Residue-level contacts at the interface:
Residue K109 in chain B interacts with residue N31 in chain A (closest heavy-atom distance 3.4 Å).
Residue I229 in chain B interacts with residue H8 in chain A (closest heavy-atom distance 3.6 Å).
Residue F112 in chain B interacts with residue V47 in chain A (closest heavy-atom distance 3.6 Å).
Residue Y116 in chain B interacts with residue G16 in chain A (closest heavy-atom distance 3.6 Å).
Residue L131 in chain B interacts with residue H8 in chain A (closest heavy-atom distance 3.8 Å).
Residue T2 in chain B interacts with residue V15 in chain A (closest heavy-atom distance 3.4 Å).
Residue Q113 in chain B contacts residue L147 in chain A (closest heavy-atom distance 3.3 Å).
Residue Y9 in chain B contacts residue V66 in chain A (closest heavy-atom distance 3.7 Å).
Residue S108 in chain B interacts with residue Y142 in chain A (closest heavy-atom distance 3.2 Å).
Residue S111 in chain B contacts residue D144 in chain A (closest heavy-atom distance 2.9 Å).
Residue F3 in chain B is in contact with residue T14 in chain A (closest heavy-atom distance 3.3 Å).
Residue S108 in chain B is in contact with residue G33 in chain A (closest heavy-atom distance 3.2 Å).
Residue I8 in chain B interacts with residue T11 in chain A (closest heavy-atom distance 2.9 Å).
Residue P119 in chain B interacts with residue F152 in chain A (closest heavy-atom distance 3.7 Å).
Residue Q231 in chain B interacts with residue D64 in chain A (closest heavy-atom distance 3.4 Å).
Residue S111 in chain B interacts with residue T145 in chain A (closest heavy-atom distance 3.3 Å).
Residue F3 in chain B contacts residue V15 in chain A (closest heavy-atom distance 2.7 Å).
Residue I5 in chain B contacts residue C13 in chain A (closest heavy-atom distance 3.0 Å).
Residue R115 in chain B is in contact with residue V150 in chain A (closest heavy-atom distance 2.9 Å).
Residue S111 in chain B is in contact with residue L146 in chain A (closest heavy-atom distance 2.8 Å).
Residue F112 in chain B interacts with residue I125 in chain A (closest heavy-atom distance 3.4 Å).
Residue V110 in chain B interacts with residue L146 in chain A (closest heavy-atom distance 3.7 Å).
Residue K109 in chain B is in contact with residue D144 in chain A (closest heavy-atom distance 3.4 Å).
Residue T2 in chain B is in contact with residue T14 in chain A (closest heavy-atom distance 3.7 Å).
Residue F112 in chain B contacts residue L146 in chain A (closest heavy-atom distance 3.5 Å).
Residue T2 in chain B is in contact with residue G17 in chain A (closest heavy-atom distance 3.0 Å).
Residue A1 in chain B interacts with residue G17 in chain A (closest heavy-atom distance 3.4 Å).
Residue W6 in chain B contacts residue S10 in chain A (closest heavy-atom distance 3.1 Å).
Residue S108 in chain B contacts residue L82 in chain A (closest heavy-atom distance 3.6 Å).
Residue V110 in chain B interacts with residue D144 in chain A (closest heavy-atom distance 3.1 Å).
Residue K109 in chain B is in contact with residue K143 in chain A (closest heavy-atom distance 3.2 Å).
Residue Q113 in chain B interacts with residue V148 in chain A (closest heavy-atom distance 2.8 Å).
Residue Y116 in chain B is in contact with residue V15 in chain A (closest heavy-atom distance 3.5 Å).
Residue V110 in chain B contacts residue L30 in chain A (closest heavy-atom distance 2.9 Å).
Residue S117 in chain B contacts residue N151 in chain A (closest heavy-atom distance 3.3 Å).
Residue Y196 in chain B is in contact with residue F152 in chain A (closest heavy-atom distance 2.6 Å).
Residue S117 in chain B is in contact with residue F152 in chain A (closest heavy-atom distance 2.9 Å).
Residue L4 in chain B interacts with residue C13 in chain A (closest heavy-atom distance 3.6 Å).
Residue W6 in chain B interacts with residue G12 in chain A (closest heavy-atom distance 3.6 Å).
Residue P7 in chain B contacts residue T11 in chain A (closest heavy-atom distance 3.7 Å).
Residue S117 in chain B is in contact with residue V150 in chain A (closest heavy-atom distance 2.9 Å).
Residue R115 in chain B contacts residue V148 in chain A (closest heavy-atom distance 3.0 Å).
Residue V110 in chain B interacts with residue F32 in chain A (closest heavy-atom distance 3.6 Å).
Residue S176 in chain B interacts with residue D67 in chain A (closest heavy-atom distance 3.3 Å).
Residue R89 in chain B interacts with residue F152 in chain A (closest heavy-atom distance 2.7 Å).
Residue S108 in chain B is in contact with residue N31 in chain A (closest heavy-atom distance 3.3 Å).
Residue V110 in chain B interacts with residue T29 in chain A (closest heavy-atom distance 3.6 Å).
Residue K109 in chain B contacts residue L30 in chain A (closest heavy-atom distance 3.3 Å).
Residue S108 in chain B contacts residue T35 in chain A (closest heavy-atom distance 3.4 Å).
Residue Q113 in chain B interacts with residue L146 in chain A (closest heavy-atom distance 2.8 Å).
Residue V110 in chain B contacts residue Y93 in chain A (closest heavy-atom distance 3.7 Å).
Residue M114 in chain B interacts with residue V148 in chain A (closest heavy-atom distance 3.6 Å).
Residue Y116 in chain B interacts with residue V150 in chain A (closest heavy-atom distance 3.6 Å).
Residue I5 in chain B interacts with residue G12 in chain A (closest heavy-atom distance 3.3 Å).
Residue K109 in chain B contacts residue L82 in chain A (closest heavy-atom distance 3.4 Å).
Residue F3 in chain B is in contact with residue C13 in chain A (closest heavy-atom distance 3.7 Å).
Residue A1 in chain B interacts with residue G16 in chain A (closest heavy-atom distance 3.6 Å).
Residue S108 in chain B interacts with residue F32 in chain A (closest heavy-atom distance 3.1 Å).
Residue K109 in chain B contacts residue Y142 in chain A (closest heavy-atom distance 2.8 Å).
Residue R115 in chain B is in contact with residue T149 in chain A (closest heavy-atom distance 3.3 Å).

Sequence of chain A:
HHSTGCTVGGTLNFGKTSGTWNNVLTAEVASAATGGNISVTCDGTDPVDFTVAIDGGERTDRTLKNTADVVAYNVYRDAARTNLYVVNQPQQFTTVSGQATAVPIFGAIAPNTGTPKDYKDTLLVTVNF

Sequence of chain B:
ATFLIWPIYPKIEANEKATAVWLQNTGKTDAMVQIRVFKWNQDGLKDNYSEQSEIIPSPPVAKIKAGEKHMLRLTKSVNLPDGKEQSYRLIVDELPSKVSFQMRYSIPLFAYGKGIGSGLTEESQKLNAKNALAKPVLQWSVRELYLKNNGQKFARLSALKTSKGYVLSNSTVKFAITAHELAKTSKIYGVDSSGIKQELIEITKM

These two protein chains interact to form a complex.